Sequence of chain B:
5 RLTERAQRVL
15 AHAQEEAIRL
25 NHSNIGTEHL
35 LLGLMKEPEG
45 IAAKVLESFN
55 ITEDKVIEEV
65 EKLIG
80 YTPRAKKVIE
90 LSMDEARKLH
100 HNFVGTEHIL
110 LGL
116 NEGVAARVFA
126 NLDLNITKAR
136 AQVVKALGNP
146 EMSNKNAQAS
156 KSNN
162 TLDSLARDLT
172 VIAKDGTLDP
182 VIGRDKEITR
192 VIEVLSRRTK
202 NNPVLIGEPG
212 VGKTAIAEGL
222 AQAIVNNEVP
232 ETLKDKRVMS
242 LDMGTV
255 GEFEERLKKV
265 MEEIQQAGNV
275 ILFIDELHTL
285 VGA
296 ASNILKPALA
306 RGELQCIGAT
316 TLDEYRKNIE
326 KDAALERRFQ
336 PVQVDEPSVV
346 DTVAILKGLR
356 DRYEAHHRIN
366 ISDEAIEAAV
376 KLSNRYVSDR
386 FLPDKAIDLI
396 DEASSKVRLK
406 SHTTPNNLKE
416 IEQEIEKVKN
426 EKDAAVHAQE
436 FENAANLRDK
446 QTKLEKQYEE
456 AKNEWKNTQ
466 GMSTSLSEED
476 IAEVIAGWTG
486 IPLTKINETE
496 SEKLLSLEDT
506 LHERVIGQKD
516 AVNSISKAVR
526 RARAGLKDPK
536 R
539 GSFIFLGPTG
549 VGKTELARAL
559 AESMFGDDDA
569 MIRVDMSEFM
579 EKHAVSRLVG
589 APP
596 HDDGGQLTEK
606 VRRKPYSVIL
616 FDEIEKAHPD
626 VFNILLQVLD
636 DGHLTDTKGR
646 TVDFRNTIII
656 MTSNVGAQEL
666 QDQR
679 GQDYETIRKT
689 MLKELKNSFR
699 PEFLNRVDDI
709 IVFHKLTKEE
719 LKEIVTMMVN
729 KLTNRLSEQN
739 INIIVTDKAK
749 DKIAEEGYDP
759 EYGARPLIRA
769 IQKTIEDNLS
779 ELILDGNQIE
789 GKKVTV

These two protein chains interact to form a complex.

Residue-level contacts at the interface:
Residue A439 in chain A is in contact with residue A439 in chain B (closest heavy-atom distance 4.8 Å).

Sequence of chain A:
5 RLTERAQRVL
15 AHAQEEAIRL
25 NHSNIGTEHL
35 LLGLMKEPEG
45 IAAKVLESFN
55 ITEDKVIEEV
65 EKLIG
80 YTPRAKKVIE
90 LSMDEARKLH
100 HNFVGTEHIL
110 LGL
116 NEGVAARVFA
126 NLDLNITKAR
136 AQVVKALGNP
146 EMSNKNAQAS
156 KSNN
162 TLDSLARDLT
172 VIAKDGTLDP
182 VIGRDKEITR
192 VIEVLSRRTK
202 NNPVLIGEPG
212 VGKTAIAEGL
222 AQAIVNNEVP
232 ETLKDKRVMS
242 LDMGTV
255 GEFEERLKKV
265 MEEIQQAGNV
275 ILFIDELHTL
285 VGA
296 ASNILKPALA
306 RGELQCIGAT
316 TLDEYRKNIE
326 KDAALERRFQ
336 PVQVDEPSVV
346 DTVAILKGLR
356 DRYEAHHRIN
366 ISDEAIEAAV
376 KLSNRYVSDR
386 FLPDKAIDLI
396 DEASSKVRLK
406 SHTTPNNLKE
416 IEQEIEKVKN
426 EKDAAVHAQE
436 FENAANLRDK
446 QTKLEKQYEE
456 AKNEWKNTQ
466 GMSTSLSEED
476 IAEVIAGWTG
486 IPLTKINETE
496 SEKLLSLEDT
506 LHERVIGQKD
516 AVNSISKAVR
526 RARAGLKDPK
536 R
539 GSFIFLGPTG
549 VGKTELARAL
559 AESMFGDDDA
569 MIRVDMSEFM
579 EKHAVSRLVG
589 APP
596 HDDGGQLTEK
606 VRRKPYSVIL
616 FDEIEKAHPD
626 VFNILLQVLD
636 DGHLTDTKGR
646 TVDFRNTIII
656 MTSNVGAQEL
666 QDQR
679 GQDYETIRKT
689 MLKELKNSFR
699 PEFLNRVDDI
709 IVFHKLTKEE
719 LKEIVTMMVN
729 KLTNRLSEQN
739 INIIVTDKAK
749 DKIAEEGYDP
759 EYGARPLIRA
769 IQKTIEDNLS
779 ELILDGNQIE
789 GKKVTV